Sequence of the first protein:
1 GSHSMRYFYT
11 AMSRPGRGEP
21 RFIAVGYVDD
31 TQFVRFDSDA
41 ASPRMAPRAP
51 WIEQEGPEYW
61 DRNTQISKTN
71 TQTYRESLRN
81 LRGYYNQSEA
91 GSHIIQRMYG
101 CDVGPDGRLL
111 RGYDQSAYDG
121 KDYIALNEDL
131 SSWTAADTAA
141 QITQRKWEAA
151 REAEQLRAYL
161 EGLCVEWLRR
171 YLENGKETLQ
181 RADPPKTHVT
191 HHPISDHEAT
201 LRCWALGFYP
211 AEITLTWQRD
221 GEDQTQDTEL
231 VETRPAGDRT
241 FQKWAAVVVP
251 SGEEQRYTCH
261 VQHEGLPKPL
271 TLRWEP

Sequence of the second protein:
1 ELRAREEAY

Contacts between the two chains:
Residue I66 in the first protein contacts residue L2 in the second protein (closest heavy-atom distance 3.9 Å).
Residue W167 in the first protein is in contact with residue E1 in the second protein (closest heavy-atom distance 3.5 Å).
Residue E152 in the first protein is in contact with residue R5 in the second protein (closest heavy-atom distance 4.5 Å).
Residue Y99 in the first protein interacts with residue R3 in the second protein (closest heavy-atom distance 3.1 Å).
Residue N80 in the first protein is in contact with residue A8 in the second protein (closest heavy-atom distance 4.5 Å).
Residue I66 in the first protein interacts with residue A4 in the second protein (closest heavy-atom distance 3.8 Å).
Residue N70 in the first protein is in contact with residue E6 in the second protein (closest heavy-atom distance 3.9 Å).
Residue K146 in the first protein contacts residue A8 in the second protein (closest heavy-atom distance 3.8 Å).
Residue M5 in the first protein is in contact with residue E1 in the second protein (closest heavy-atom distance 4.0 Å).
Residue T73 in the first protein interacts with residue A8 in the second protein (closest heavy-atom distance 3.7 Å).
Residue R97 in the first protein is in contact with residue R3 in the second protein (closest heavy-atom distance 3.5 Å).
Residue Y7 in the first protein contacts residue L2 in the second protein (closest heavy-atom distance 3.5 Å).
Residue T73 in the first protein contacts residue E6 in the second protein (closest heavy-atom distance 3.9 Å).
Residue I66 in the first protein contacts residue R3 in the second protein (closest heavy-atom distance 3.5 Å).
Residue L156 in the first protein is in contact with residue R3 in the second protein (closest heavy-atom distance 3.3 Å).
Residue Y59 in the first protein is in contact with residue E1 in the second protein (closest heavy-atom distance 3.6 Å).
Residue Y74 in the first protein is in contact with residue Y9 in the second protein (closest heavy-atom distance 3.7 Å).
Residue S77 in the first protein interacts with residue Y9 in the second protein (closest heavy-atom distance 2.9 Å).
Residue T143 in the first protein interacts with residue Y9 in the second protein (closest heavy-atom distance 2.6 Å).
Residue L81 in the first protein interacts with residue Y9 in the second protein (closest heavy-atom distance 3.5 Å).
Residue T73 in the first protein interacts with residue E7 in the second protein (closest heavy-atom distance 4.2 Å).
Residue Y99 in the first protein interacts with residue L2 in the second protein (closest heavy-atom distance 3.5 Å).
Residue Y7 in the first protein is in contact with residue E1 in the second protein (closest heavy-atom distance 2.9 Å).
Residue Y9 in the first protein contacts residue E6 in the second protein (closest heavy-atom distance 3.4 Å).
Residue N70 in the first protein interacts with residue R3 in the second protein (closest heavy-atom distance 4.6 Å).
Residue Y99 in the first protein contacts residue E6 in the second protein (closest heavy-atom distance 4.0 Å).
Residue E152 in the first protein contacts residue E7 in the second protein (closest heavy-atom distance 3.0 Å).
Residue E152 in the first protein interacts with residue R3 in the second protein (closest heavy-atom distance 3.0 Å).
Residue L163 in the first protein contacts residue E1 in the second protein (closest heavy-atom distance 4.5 Å).
Residue S116 in the first protein interacts with residue Y9 in the second protein (closest heavy-atom distance 2.6 Å).
Residue Y123 in the first protein contacts residue Y9 in the second protein (closest heavy-atom distance 3.8 Å).
Residue Y159 in the first protein is in contact with residue R3 in the second protein (closest heavy-atom distance 3.6 Å).
Residue I95 in the first protein interacts with residue Y9 in the second protein (closest heavy-atom distance 3.8 Å).
Residue E152 in the first protein interacts with residue E6 in the second protein (closest heavy-atom distance 3.8 Å).
Residue S77 in the first protein is in contact with residue A8 in the second protein (closest heavy-atom distance 3.5 Å).
Residue M45 in the first protein contacts residue L2 in the second protein (closest heavy-atom distance 3.9 Å).
Residue R97 in the first protein contacts residue Y9 in the second protein (closest heavy-atom distance 3.3 Å).
Residue W147 in the first protein interacts with residue A8 in the second protein (closest heavy-atom distance 3.0 Å).
Residue Q96 in the first protein is in contact with residue Y9 in the second protein (closest heavy-atom distance 4.5 Å).
Residue Q155 in the first protein is in contact with residue R3 in the second protein (closest heavy-atom distance 4.4 Å).
Residue R97 in the first protein contacts residue E6 in the second protein (closest heavy-atom distance 3.3 Å).
Residue Y159 in the first protein contacts residue E1 in the second protein (closest heavy-atom distance 2.5 Å).
Residue Y9 in the first protein is in contact with residue L2 in the second protein (closest heavy-atom distance 3.3 Å).
Residue W147 in the first protein contacts residue Y9 in the second protein (closest heavy-atom distance 3.9 Å).
Residue Y159 in the first protein contacts residue L2 in the second protein (closest heavy-atom distance 3.8 Å).
Residue W147 in the first protein contacts residue E7 in the second protein (closest heavy-atom distance 3.7 Å).
Residue N80 in the first protein is in contact with residue Y9 in the second protein (closest heavy-atom distance 2.9 Å).
Residue Y171 in the first protein is in contact with residue E1 in the second protein (closest heavy-atom distance 2.8 Å).
Residue E76 in the first protein is in contact with residue A8 in the second protein (closest heavy-atom distance 3.6 Å).
Residue Y9 in the first protein contacts residue R3 in the second protein (closest heavy-atom distance 4.6 Å).
Residue A150 in the first protein contacts residue E7 in the second protein (closest heavy-atom distance 4.0 Å).
Residue N63 in the first protein interacts with residue L2 in the second protein (closest heavy-atom distance 3.0 Å).
Residue I124 in the first protein interacts with residue Y9 in the second protein (closest heavy-atom distance 4.5 Å).
Residue Q155 in the first protein interacts with residue R5 in the second protein (closest heavy-atom distance 3.2 Å).
Residue Y84 in the first protein contacts residue Y9 in the second protein (closest heavy-atom distance 2.7 Å).
Residue K146 in the first protein is in contact with residue Y9 in the second protein (closest heavy-atom distance 3.1 Å).
Residue N63 in the first protein is in contact with residue E1 in the second protein (closest heavy-atom distance 3.1 Å).
Residue Y74 in the first protein is in contact with residue E6 in the second protein (closest heavy-atom distance 2.6 Å).
Residue R62 in the first protein contacts residue E1 in the second protein (closest heavy-atom distance 2.7 Å).
Residue S67 in the first protein contacts residue L2 in the second protein (closest heavy-atom distance 3.2 Å).

This data describes a binding interaction between two proteins.